Sequence of the first protein:
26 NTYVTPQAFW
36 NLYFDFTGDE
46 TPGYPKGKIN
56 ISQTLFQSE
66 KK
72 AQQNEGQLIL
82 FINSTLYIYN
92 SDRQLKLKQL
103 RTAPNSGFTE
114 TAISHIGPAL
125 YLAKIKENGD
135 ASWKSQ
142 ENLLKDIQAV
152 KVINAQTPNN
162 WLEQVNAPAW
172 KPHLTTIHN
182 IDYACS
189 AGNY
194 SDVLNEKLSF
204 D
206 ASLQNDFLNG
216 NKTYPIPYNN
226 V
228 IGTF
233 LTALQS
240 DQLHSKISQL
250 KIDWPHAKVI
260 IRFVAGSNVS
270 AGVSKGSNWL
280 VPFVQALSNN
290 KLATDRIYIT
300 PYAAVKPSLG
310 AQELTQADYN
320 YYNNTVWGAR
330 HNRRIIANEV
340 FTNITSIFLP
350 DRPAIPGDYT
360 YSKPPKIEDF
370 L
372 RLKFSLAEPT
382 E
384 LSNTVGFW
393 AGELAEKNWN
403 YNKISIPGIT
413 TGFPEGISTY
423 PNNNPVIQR

Sequence of the second protein:
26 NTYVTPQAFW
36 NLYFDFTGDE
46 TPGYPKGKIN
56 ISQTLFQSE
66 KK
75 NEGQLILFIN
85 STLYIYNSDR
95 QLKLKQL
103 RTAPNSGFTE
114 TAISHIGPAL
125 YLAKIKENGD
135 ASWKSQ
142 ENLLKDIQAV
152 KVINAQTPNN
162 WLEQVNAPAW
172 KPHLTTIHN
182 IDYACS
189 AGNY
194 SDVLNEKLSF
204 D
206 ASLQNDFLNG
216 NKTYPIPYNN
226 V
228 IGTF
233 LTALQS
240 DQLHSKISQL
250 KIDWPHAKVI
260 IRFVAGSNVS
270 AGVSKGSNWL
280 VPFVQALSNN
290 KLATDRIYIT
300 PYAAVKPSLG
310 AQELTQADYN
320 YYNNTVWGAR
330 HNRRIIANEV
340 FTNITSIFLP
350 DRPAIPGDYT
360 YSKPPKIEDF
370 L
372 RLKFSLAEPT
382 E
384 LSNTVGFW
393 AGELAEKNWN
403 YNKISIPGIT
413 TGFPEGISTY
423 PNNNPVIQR

Interface contacts:
Residue Y28 in the first protein is in contact with residue E112 in the second protein (closest heavy-atom distance 2.5 Å).
Residue N107 in the first protein interacts with residue T30 in the second protein (closest heavy-atom distance 2.8 Å).
Residue S266 in the first protein is in contact with residue E45 in the second protein (closest heavy-atom distance 3.3 Å).
Residue V268 in the first protein contacts residue T299 in the second protein (closest heavy-atom distance 3.2 Å).
Residue T30 in the first protein is in contact with residue E112 in the second protein (closest heavy-atom distance 2.7 Å).
Residue E112 in the first protein contacts residue T30 in the second protein (closest heavy-atom distance 2.7 Å).
Residue I354 in the first protein is in contact with residue L348 in the second protein (closest heavy-atom distance 3.4 Å).
Residue I343 in the first protein contacts residue K374 in the second protein (closest heavy-atom distance 2.8 Å).
Residue F340 in the first protein interacts with residue K374 in the second protein (closest heavy-atom distance 3.2 Å).
Residue E131 in the first protein interacts with residue E338 in the second protein (closest heavy-atom distance 3.3 Å).
Residue S269 in the first protein is in contact with residue I298 in the second protein (closest heavy-atom distance 3.3 Å).
Residue D40 in the first protein is in contact with residue D147 in the second protein (closest heavy-atom distance 2.6 Å).
Residue K374 in the first protein interacts with residue F340 in the second protein (closest heavy-atom distance 3.1 Å).
Residue P300 in the first protein is in contact with residue Y301 in the second protein (closest heavy-atom distance 3.3 Å).
Residue I298 in the first protein contacts residue S269 in the second protein (closest heavy-atom distance 3.2 Å).
Residue V268 in the first protein contacts residue P300 in the second protein (closest heavy-atom distance 3.2 Å).
Residue N214 in the first protein contacts residue N342 in the second protein (closest heavy-atom distance 2.9 Å).
Residue D134 in the first protein is in contact with residue S63 in the second protein (closest heavy-atom distance 3.3 Å).
Residue Q209 in the first protein interacts with residue V339 in the second protein (closest heavy-atom distance 3.1 Å).
Residue I54 in the first protein contacts residue Q140 in the second protein (closest heavy-atom distance 3.0 Å).
Residue Y28 in the first protein interacts with residue Q165 in the second protein (closest heavy-atom distance 3.4 Å).
Residue Y301 in the first protein is in contact with residue R261 in the second protein (closest heavy-atom distance 3.4 Å).
Residue I343 in the first protein interacts with residue L370 in the second protein (closest heavy-atom distance 3.3 Å).
Residue N342 in the first protein is in contact with residue Q209 in the second protein (closest heavy-atom distance 3.1 Å).
Residue V268 in the first protein contacts residue Y301 in the second protein (closest heavy-atom distance 3.1 Å).
Residue D40 in the first protein is in contact with residue N143 in the second protein (closest heavy-atom distance 2.8 Å).
Residue S345 in the first protein contacts residue K374 in the second protein (closest heavy-atom distance 2.8 Å).
Residue T59 in the first protein interacts with residue Q140 in the second protein (closest heavy-atom distance 2.7 Å).
Residue S269 in the first protein contacts residue R329 in the second protein (closest heavy-atom distance 3.3 Å).
Residue K67 in the first protein is in contact with residue N132 in the second protein (closest heavy-atom distance 3.0 Å).
Residue W162 in the first protein interacts with residue Y28 in the second protein (closest heavy-atom distance 3.4 Å).
Residue Q209 in the first protein interacts with residue T341 in the second protein (closest heavy-atom distance 2.8 Å).
Residue K128 in the first protein contacts residue E338 in the second protein (closest heavy-atom distance 3.0 Å).
Residue Y28 in the first protein is in contact with residue W162 in the second protein (closest heavy-atom distance 3.4 Å).
Residue N132 in the first protein interacts with residue S63 in the second protein (closest heavy-atom distance 3.0 Å).
Residue Q165 in the first protein interacts with residue N26 in the second protein (closest heavy-atom distance 3.4 Å).
Residue D147 in the first protein interacts with residue D40 in the second protein (closest heavy-atom distance 2.6 Å).
Residue Y301 in the first protein contacts residue F262 in the second protein (closest heavy-atom distance 3.3 Å).
Residue N26 in the first protein interacts with residue N107 in the second protein (closest heavy-atom distance 2.9 Å).
Residue Y301 in the first protein is in contact with residue V268 in the second protein (closest heavy-atom distance 3.0 Å).
Residue E112 in the first protein interacts with residue Y28 in the second protein (closest heavy-atom distance 2.5 Å).
Residue Q165 in the first protein contacts residue Y28 in the second protein (closest heavy-atom distance 3.4 Å).
Residue N132 in the first protein contacts residue E64 in the second protein (closest heavy-atom distance 2.8 Å).
Residue R332 in the first protein is in contact with residue L377 in the second protein (closest heavy-atom distance 3.4 Å).
Residue Q209 in the first protein is in contact with residue N342 in the second protein (closest heavy-atom distance 3.0 Å).
Residue Q140 in the first protein is in contact with residue I54 in the second protein (closest heavy-atom distance 2.8 Å).
Residue N107 in the first protein contacts residue V29 in the second protein (closest heavy-atom distance 3.4 Å).
Residue K374 in the first protein interacts with residue I343 in the second protein (closest heavy-atom distance 2.9 Å).
Residue V272 in the first protein contacts residue V272 in the second protein (closest heavy-atom distance 3.4 Å).
Residue S63 in the first protein is in contact with residue N132 in the second protein (closest heavy-atom distance 2.8 Å).
Residue Q140 in the first protein is in contact with residue T59 in the second protein (closest heavy-atom distance 3.0 Å).
Residue R333 in the first protein interacts with residue A378 in the second protein (closest heavy-atom distance 3.2 Å).
Residue S63 in the first protein interacts with residue D134 in the second protein (closest heavy-atom distance 3.4 Å).
Residue K374 in the first protein interacts with residue S345 in the second protein (closest heavy-atom distance 2.8 Å).
Residue E64 in the first protein interacts with residue N132 in the second protein (closest heavy-atom distance 3.1 Å).
Residue R329 in the first protein interacts with residue S269 in the second protein (closest heavy-atom distance 3.1 Å).
Residue T299 in the first protein contacts residue V268 in the second protein (closest heavy-atom distance 3.3 Å).
Residue K67 in the first protein interacts with residue E131 in the second protein (closest heavy-atom distance 3.0 Å).
Residue N143 in the first protein contacts residue D40 in the second protein (closest heavy-atom distance 2.8 Å).
Residue P300 in the first protein contacts residue V268 in the second protein (closest heavy-atom distance 3.2 Å).

The following describes two proteins that form a bound complex.